Interface contacts:
Residue S196 in the first protein is in contact with residue N210 in the second protein (closest heavy-atom distance 3.3 Å).
Residue G73 in the first protein is in contact with residue T81 in the second protein (closest heavy-atom distance 3.3 Å).
Residue I266 in the first protein contacts residue A134 in the second protein (closest heavy-atom distance 3.8 Å).
Residue P213 in the first protein contacts residue P213 in the second protein (closest heavy-atom distance 3.1 Å).
Residue R265 in the first protein is in contact with residue G163 in the second protein (closest heavy-atom distance 3.7 Å).
Residue V45 in the first protein contacts residue D12 in the second protein (closest heavy-atom distance 2.9 Å).
Residue R32 in the first protein contacts residue D20 in the second protein (closest heavy-atom distance 2.8 Å).
Residue H195 in the first protein interacts with residue N210 in the second protein (closest heavy-atom distance 3.4 Å).
Residue F56 in the first protein is in contact with residue D50 in the second protein (closest heavy-atom distance 3.4 Å).
Residue R32 in the first protein is in contact with residue L16 in the second protein (closest heavy-atom distance 3.6 Å).
Residue V45 in the first protein contacts residue T41 in the second protein (closest heavy-atom distance 3.6 Å).
Residue M59 in the first protein contacts residue D50 in the second protein (closest heavy-atom distance 3.4 Å).
Residue F65 in the first protein is in contact with residue D52 in the second protein (closest heavy-atom distance 3.6 Å).
Residue L75 in the first protein interacts with residue G83 in the second protein (closest heavy-atom distance 4.0 Å).
Residue V45 in the first protein contacts residue I10 in the second protein (closest heavy-atom distance 3.5 Å).
Residue S112 in the first protein interacts with residue N105 in the second protein (closest heavy-atom distance 3.6 Å).
Residue A69 in the first protein contacts residue L75 in the second protein (closest heavy-atom distance 4.0 Å).
Residue F65 in the first protein is in contact with residue T55 in the second protein (closest heavy-atom distance 3.2 Å).
Residue S238 in the first protein interacts with residue S191 in the second protein (closest heavy-atom distance 4.0 Å).
Residue L63 in the first protein is in contact with residue D50 in the second protein (closest heavy-atom distance 3.4 Å).
Residue V90 in the first protein is in contact with residue E96 in the second protein (closest heavy-atom distance 3.6 Å).
Residue I266 in the first protein is in contact with residue Q161 in the second protein (closest heavy-atom distance 3.6 Å).
Residue P48 in the first protein is in contact with residue F42 in the second protein (closest heavy-atom distance 3.5 Å).
Residue A28 in the first protein contacts residue P18 in the second protein (closest heavy-atom distance 3.5 Å).
Residue I31 in the first protein is in contact with residue I34 in the second protein (closest heavy-atom distance 3.8 Å).
Residue R32 in the first protein is in contact with residue R19 in the second protein (closest heavy-atom distance 3.7 Å).
Residue A260 in the first protein contacts residue D149 in the second protein (closest heavy-atom distance 3.9 Å).
Residue D71 in the first protein is in contact with residue K78 in the second protein (closest heavy-atom distance 3.6 Å).
Residue G74 in the first protein is in contact with residue G83 in the second protein (closest heavy-atom distance 3.2 Å).
Residue P48 in the first protein is in contact with residue T41 in the second protein (closest heavy-atom distance 2.7 Å).
Residue W215 in the first protein interacts with residue N210 in the second protein (closest heavy-atom distance 3.1 Å).
Residue M70 in the first protein contacts residue L75 in the second protein (closest heavy-atom distance 3.4 Å).
Residue R32 in the first protein interacts with residue P18 in the second protein (closest heavy-atom distance 3.5 Å).
Residue A260 in the first protein contacts residue S151 in the second protein (closest heavy-atom distance 3.9 Å).
Residue D71 in the first protein interacts with residue L75 in the second protein (closest heavy-atom distance 3.4 Å).
Residue N214 in the first protein contacts residue S211 in the second protein (closest heavy-atom distance 3.8 Å).
Residue D68 in the first protein is in contact with residue I58 in the second protein (closest heavy-atom distance 4.0 Å).
Residue T230 in the first protein interacts with residue V200 in the second protein (closest heavy-atom distance 2.9 Å).
Residue Q39 in the first protein contacts residue D12 in the second protein (closest heavy-atom distance 3.8 Å).
Residue Q39 in the first protein is in contact with residue T11 in the second protein (closest heavy-atom distance 2.4 Å).
Residue K35 in the first protein interacts with residue I34 in the second protein (closest heavy-atom distance 3.7 Å).
Residue K87 in the first protein contacts residue K92 in the second protein (closest heavy-atom distance 3.4 Å).
Residue Y25 in the first protein is in contact with residue D20 in the second protein (closest heavy-atom distance 3.4 Å).
Residue I51 in the first protein interacts with residue N44 in the second protein (closest heavy-atom distance 3.1 Å).
Residue W215 in the first protein interacts with residue S211 in the second protein (closest heavy-atom distance 2.7 Å).
Residue D68 in the first protein is in contact with residue G73 in the second protein (closest heavy-atom distance 3.3 Å).
Residue G73 in the first protein contacts residue K78 in the second protein (closest heavy-atom distance 2.4 Å).
Residue I31 in the first protein interacts with residue G27 in the second protein (closest heavy-atom distance 3.7 Å).
Residue S60 in the first protein contacts residue D50 in the second protein (closest heavy-atom distance 3.2 Å).
Residue K35 in the first protein is in contact with residue L13 in the second protein (closest heavy-atom distance 3.3 Å).
Residue M70 in the first protein contacts residue I77 in the second protein (closest heavy-atom distance 3.5 Å).
Residue D227 in the first protein contacts residue N214 in the second protein (closest heavy-atom distance 2.9 Å).
Residue D71 in the first protein is in contact with residue I77 in the second protein (closest heavy-atom distance 3.6 Å).
Residue P213 in the first protein contacts residue S212 in the second protein (closest heavy-atom distance 3.8 Å).
Residue K87 in the first protein interacts with residue P82 in the second protein (closest heavy-atom distance 2.3 Å).
Residue N121 in the first protein interacts with residue K100 in the second protein (closest heavy-atom distance 3.4 Å).
Residue V72 in the first protein is in contact with residue K78 in the second protein (closest heavy-atom distance 3.7 Å).
Residue I31 in the first protein contacts residue Q30 in the second protein (closest heavy-atom distance 3.2 Å).
Residue R264 in the first protein contacts residue G163 in the second protein (closest heavy-atom distance 3.3 Å).
Residue K64 in the first protein contacts residue I77 in the second protein (closest heavy-atom distance 3.5 Å).

Sequence of the first protein:
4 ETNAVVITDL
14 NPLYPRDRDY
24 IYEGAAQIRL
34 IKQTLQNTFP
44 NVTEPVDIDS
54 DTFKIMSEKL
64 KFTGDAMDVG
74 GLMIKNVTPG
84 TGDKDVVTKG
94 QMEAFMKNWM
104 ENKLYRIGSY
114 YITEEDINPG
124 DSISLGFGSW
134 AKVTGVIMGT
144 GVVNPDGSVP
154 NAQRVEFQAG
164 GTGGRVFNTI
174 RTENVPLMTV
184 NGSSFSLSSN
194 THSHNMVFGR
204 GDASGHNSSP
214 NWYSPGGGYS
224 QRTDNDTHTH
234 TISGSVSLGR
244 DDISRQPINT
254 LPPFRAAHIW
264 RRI

Sequence of the second protein:
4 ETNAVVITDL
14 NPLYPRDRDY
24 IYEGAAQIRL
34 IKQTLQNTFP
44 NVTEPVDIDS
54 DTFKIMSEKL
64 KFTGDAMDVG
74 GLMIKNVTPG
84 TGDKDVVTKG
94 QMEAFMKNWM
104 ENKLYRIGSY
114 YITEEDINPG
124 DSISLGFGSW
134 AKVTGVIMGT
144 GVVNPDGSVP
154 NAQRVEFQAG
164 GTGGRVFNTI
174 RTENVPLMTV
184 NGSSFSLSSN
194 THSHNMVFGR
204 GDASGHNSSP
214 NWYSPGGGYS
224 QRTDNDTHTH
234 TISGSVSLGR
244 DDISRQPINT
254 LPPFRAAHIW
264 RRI

This data describes a binding interaction between two proteins.